These two protein chains interact to form a complex.

Contacts between the two chains:
Residue N195 in chain A interacts with residue L365 in chain B (closest heavy-atom distance 4.2 Å).
Residue I384 in chain A contacts residue S287 in chain B (closest heavy-atom distance 3.8 Å).
Residue H409 in chain A contacts residue R262 in chain B (closest heavy-atom distance 3.6 Å).
Residue N192 in chain A interacts with residue R362 in chain B (closest heavy-atom distance 2.6 Å).
Residue Q357 in chain A is in contact with residue R246 in chain B (closest heavy-atom distance 3.9 Å).
Residue D383 in chain A contacts residue R288 in chain B (closest heavy-atom distance 3.7 Å).
Residue N195 in chain A is in contact with residue G363 in chain B (closest heavy-atom distance 3.7 Å).
Residue Q379 in chain A contacts residue S287 in chain B (closest heavy-atom distance 2.6 Å).
Residue E188 in chain A is in contact with residue Y358 in chain B (closest heavy-atom distance 4.3 Å).
Residue M375 in chain A is in contact with residue L286 in chain B (closest heavy-atom distance 4.3 Å).
Residue M375 in chain A contacts residue C270 in chain B (closest heavy-atom distance 3.3 Å).
Residue A361 in chain A contacts residue E258 in chain B (closest heavy-atom distance 3.5 Å).
Residue G193 in chain A contacts residue G363 in chain B (closest heavy-atom distance 2.7 Å).
Residue G193 in chain A is in contact with residue L364 in chain B (closest heavy-atom distance 4.4 Å).
Residue K363 in chain A is in contact with residue E258 in chain B (closest heavy-atom distance 3.6 Å).
Residue T196 in chain A interacts with residue L365 in chain B (closest heavy-atom distance 3.8 Å).
Residue Q379 in chain A is in contact with residue I290 in chain B (closest heavy-atom distance 4.1 Å).
Residue R187 in chain A contacts residue E359 in chain B (closest heavy-atom distance 3.2 Å).
Residue E188 in chain A interacts with residue R362 in chain B (closest heavy-atom distance 3.1 Å).
Residue L191 in chain A is in contact with residue G363 in chain B (closest heavy-atom distance 3.5 Å).
Residue M375 in chain A is in contact with residue E269 in chain B (closest heavy-atom distance 3.7 Å).
Residue L191 in chain A contacts residue E359 in chain B (closest heavy-atom distance 3.9 Å).
Residue G410 in chain A interacts with residue R262 in chain B (closest heavy-atom distance 4.0 Å).
Residue F194 in chain A interacts with residue L364 in chain B (closest heavy-atom distance 4.0 Å).
Residue K363 in chain A is in contact with residue E269 in chain B (closest heavy-atom distance 3.8 Å).
Residue L191 in chain A contacts residue R362 in chain B (closest heavy-atom distance 3.5 Å).
Residue S372 in chain A interacts with residue L267 in chain B (closest heavy-atom distance 3.6 Å).
Residue D383 in chain A interacts with residue S287 in chain B (closest heavy-atom distance 3.9 Å).
Residue P371 in chain A is in contact with residue E269 in chain B (closest heavy-atom distance 4.3 Å).
Residue V376 in chain A interacts with residue I290 in chain B (closest heavy-atom distance 4.2 Å).
Residue L358 in chain A is in contact with residue Y330 in chain B (closest heavy-atom distance 3.4 Å).
Residue G410 in chain A interacts with residue H263 in chain B (closest heavy-atom distance 2.3 Å).
Residue M375 in chain A is in contact with residue I290 in chain B (closest heavy-atom distance 3.6 Å).
Residue R359 in chain A contacts residue F271 in chain B (closest heavy-atom distance 3.2 Å).
Residue Q379 in chain A contacts residue G283 in chain B (closest heavy-atom distance 4.1 Å).
Residue Q357 in chain A interacts with residue Y330 in chain B (closest heavy-atom distance 4.2 Å).
Residue S411 in chain A interacts with residue H263 in chain B (closest heavy-atom distance 4.0 Å).
Residue K356 in chain A is in contact with residue L273 in chain B (closest heavy-atom distance 3.7 Å).
Residue N195 in chain A is in contact with residue L364 in chain B (closest heavy-atom distance 3.7 Å).
Residue P385 in chain A interacts with residue R288 in chain B (closest heavy-atom distance 3.9 Å).
Residue M375 in chain A is in contact with residue L267 in chain B (closest heavy-atom distance 4.2 Å).
Residue H395 in chain A is in contact with residue H291 in chain B (closest heavy-atom distance 3.8 Å).
Residue N195 in chain A is in contact with residue S367 in chain B (closest heavy-atom distance 4.4 Å).
Residue F194 in chain A is in contact with residue G363 in chain B (closest heavy-atom distance 3.0 Å).
Residue Q197 in chain A interacts with residue Q369 in chain B (closest heavy-atom distance 3.3 Å).
Residue A361 in chain A interacts with residue E269 in chain B (closest heavy-atom distance 3.5 Å).
Residue L362 in chain A is in contact with residue E269 in chain B (closest heavy-atom distance 2.6 Å).
Residue Q357 in chain A contacts residue L273 in chain B (closest heavy-atom distance 3.7 Å).
Residue L191 in chain A contacts residue Y358 in chain B (closest heavy-atom distance 4.1 Å).
Residue N195 in chain A is in contact with residue R362 in chain B (closest heavy-atom distance 2.9 Å).
Residue Q379 in chain A contacts residue L286 in chain B (closest heavy-atom distance 4.3 Å).
Residue P371 in chain A interacts with residue D260 in chain B (closest heavy-atom distance 4.3 Å).
Residue M375 in chain A is in contact with residue P268 in chain B (closest heavy-atom distance 3.4 Å).
Residue D383 in chain A contacts residue I284 in chain B (closest heavy-atom distance 3.8 Å).
Residue V376 in chain A contacts residue L267 in chain B (closest heavy-atom distance 4.3 Å).
Residue S372 in chain A contacts residue M266 in chain B (closest heavy-atom distance 4.0 Å).
Residue N192 in chain A contacts residue G363 in chain B (closest heavy-atom distance 4.5 Å).
Residue H395 in chain A interacts with residue I290 in chain B (closest heavy-atom distance 4.0 Å).
Residue Q197 in chain A contacts residue R362 in chain B (closest heavy-atom distance 4.0 Å).
Residue F194 in chain A contacts residue L365 in chain B (closest heavy-atom distance 3.8 Å).

Sequence of chain B:
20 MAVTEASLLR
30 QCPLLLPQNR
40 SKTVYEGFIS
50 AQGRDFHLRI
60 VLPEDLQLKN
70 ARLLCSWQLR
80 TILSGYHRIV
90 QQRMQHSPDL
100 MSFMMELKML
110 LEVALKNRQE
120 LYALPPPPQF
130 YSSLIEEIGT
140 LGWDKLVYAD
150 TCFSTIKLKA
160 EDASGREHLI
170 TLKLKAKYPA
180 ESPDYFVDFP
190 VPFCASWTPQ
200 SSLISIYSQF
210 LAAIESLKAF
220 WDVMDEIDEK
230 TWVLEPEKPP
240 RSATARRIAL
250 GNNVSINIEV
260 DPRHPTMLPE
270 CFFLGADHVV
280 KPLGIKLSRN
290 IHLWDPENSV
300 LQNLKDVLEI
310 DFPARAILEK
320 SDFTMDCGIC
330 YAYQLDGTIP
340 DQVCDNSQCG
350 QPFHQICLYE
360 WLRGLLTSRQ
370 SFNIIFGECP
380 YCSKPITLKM

Sequence of chain A:
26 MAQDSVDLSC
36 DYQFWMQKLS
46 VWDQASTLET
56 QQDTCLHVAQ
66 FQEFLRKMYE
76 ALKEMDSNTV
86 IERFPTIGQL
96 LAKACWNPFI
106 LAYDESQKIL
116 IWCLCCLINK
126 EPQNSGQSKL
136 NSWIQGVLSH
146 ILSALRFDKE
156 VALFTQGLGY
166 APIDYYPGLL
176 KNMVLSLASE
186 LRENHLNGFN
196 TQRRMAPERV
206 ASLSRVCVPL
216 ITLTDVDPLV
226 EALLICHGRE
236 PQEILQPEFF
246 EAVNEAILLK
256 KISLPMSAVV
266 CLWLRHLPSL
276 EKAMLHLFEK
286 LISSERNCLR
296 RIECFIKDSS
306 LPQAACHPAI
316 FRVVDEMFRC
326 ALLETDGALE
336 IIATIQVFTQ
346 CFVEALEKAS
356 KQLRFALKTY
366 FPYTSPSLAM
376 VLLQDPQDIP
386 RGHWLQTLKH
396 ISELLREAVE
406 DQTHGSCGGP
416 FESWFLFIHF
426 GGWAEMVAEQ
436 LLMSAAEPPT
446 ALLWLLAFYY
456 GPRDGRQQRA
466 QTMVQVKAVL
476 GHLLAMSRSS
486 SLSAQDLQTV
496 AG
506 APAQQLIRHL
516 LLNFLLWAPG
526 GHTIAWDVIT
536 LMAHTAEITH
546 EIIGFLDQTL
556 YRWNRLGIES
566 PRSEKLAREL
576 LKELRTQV